Sequence of the second protein:
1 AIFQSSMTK

Sequence of the first protein:
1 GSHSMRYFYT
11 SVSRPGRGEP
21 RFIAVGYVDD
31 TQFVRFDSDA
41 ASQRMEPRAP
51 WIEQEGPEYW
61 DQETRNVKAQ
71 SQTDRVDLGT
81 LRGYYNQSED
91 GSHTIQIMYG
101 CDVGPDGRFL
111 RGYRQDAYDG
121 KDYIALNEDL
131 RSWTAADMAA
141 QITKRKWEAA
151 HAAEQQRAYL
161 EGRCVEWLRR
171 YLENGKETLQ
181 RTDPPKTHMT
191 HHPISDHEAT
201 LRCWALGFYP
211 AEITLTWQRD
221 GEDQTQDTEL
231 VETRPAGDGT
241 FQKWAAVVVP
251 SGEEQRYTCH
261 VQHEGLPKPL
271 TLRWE

These two protein chains interact to form a complex.

Contacts between the two chains:
Residue Y99 in the first protein is in contact with residue F3 in the second protein (closest heavy-atom distance 3.1 Å).
Residue Y159 in the first protein is in contact with residue I2 in the second protein (closest heavy-atom distance 3.8 Å).
Residue T80 in the first protein interacts with residue K9 in the second protein (closest heavy-atom distance 3.7 Å).
Residue W147 in the first protein is in contact with residue M7 in the second protein (closest heavy-atom distance 3.3 Å).
Residue E63 in the first protein contacts residue I2 in the second protein (closest heavy-atom distance 3.1 Å).
Residue Q156 in the first protein is in contact with residue F3 in the second protein (closest heavy-atom distance 3.5 Å).
Residue W167 in the first protein interacts with residue A1 in the second protein (closest heavy-atom distance 2.8 Å).
Residue Q156 in the first protein contacts residue S6 in the second protein (closest heavy-atom distance 4.6 Å).
Residue N66 in the first protein is in contact with residue F3 in the second protein (closest heavy-atom distance 4.5 Å).
Residue K146 in the first protein contacts residue T8 in the second protein (closest heavy-atom distance 2.6 Å).
Residue K146 in the first protein is in contact with residue K9 in the second protein (closest heavy-atom distance 4.5 Å).
Residue T143 in the first protein contacts residue T8 in the second protein (closest heavy-atom distance 4.9 Å).
Residue A152 in the first protein interacts with residue M7 in the second protein (closest heavy-atom distance 3.2 Å).
Residue T73 in the first protein interacts with residue T8 in the second protein (closest heavy-atom distance 4.3 Å).
Residue E63 in the first protein interacts with residue A1 in the second protein (closest heavy-atom distance 2.7 Å).
Residue T143 in the first protein contacts residue K9 in the second protein (closest heavy-atom distance 2.9 Å).
Residue Q155 in the first protein contacts residue F3 in the second protein (closest heavy-atom distance 3.3 Å).
Residue D116 in the first protein interacts with residue K9 in the second protein (closest heavy-atom distance 3.1 Å).
Residue I97 in the first protein interacts with residue K9 in the second protein (closest heavy-atom distance 3.9 Å).
Residue Y9 in the first protein contacts residue F3 in the second protein (closest heavy-atom distance 4.5 Å).
Residue V67 in the first protein contacts residue I2 in the second protein (closest heavy-atom distance 3.5 Å).
Residue I95 in the first protein contacts residue K9 in the second protein (closest heavy-atom distance 4.1 Å).
Residue M5 in the first protein contacts residue A1 in the second protein (closest heavy-atom distance 3.5 Å).
Residue Y159 in the first protein contacts residue A1 in the second protein (closest heavy-atom distance 2.4 Å).
Residue Q155 in the first protein is in contact with residue S5 in the second protein (closest heavy-atom distance 3.8 Å).
Residue W147 in the first protein is in contact with residue K9 in the second protein (closest heavy-atom distance 3.9 Å).
Residue N66 in the first protein is in contact with residue I2 in the second protein (closest heavy-atom distance 3.6 Å).
Residue Q70 in the first protein contacts residue F3 in the second protein (closest heavy-atom distance 4.7 Å).
Residue D77 in the first protein contacts residue T8 in the second protein (closest heavy-atom distance 3.5 Å).
Residue Y99 in the first protein contacts residue I2 in the second protein (closest heavy-atom distance 3.4 Å).
Residue K146 in the first protein interacts with residue M7 in the second protein (closest heavy-atom distance 4.5 Å).
Residue L81 in the first protein interacts with residue K9 in the second protein (closest heavy-atom distance 4.4 Å).
Residue Y59 in the first protein interacts with residue A1 in the second protein (closest heavy-atom distance 3.6 Å).
Residue Y84 in the first protein interacts with residue K9 in the second protein (closest heavy-atom distance 2.9 Å).
Residue Q62 in the first protein is in contact with residue A1 in the second protein (closest heavy-atom distance 4.9 Å).
Residue I124 in the first protein contacts residue K9 in the second protein (closest heavy-atom distance 4.7 Å).
Residue T73 in the first protein is in contact with residue S6 in the second protein (closest heavy-atom distance 3.9 Å).
Residue D77 in the first protein contacts residue K9 in the second protein (closest heavy-atom distance 2.7 Å).
Residue Y9 in the first protein is in contact with residue I2 in the second protein (closest heavy-atom distance 3.3 Å).
Residue N66 in the first protein interacts with residue Q4 in the second protein (closest heavy-atom distance 3.5 Å).
Residue D74 in the first protein is in contact with residue K9 in the second protein (closest heavy-atom distance 4.7 Å).
Residue Q70 in the first protein is in contact with residue S6 in the second protein (closest heavy-atom distance 2.8 Å).
Residue D77 in the first protein contacts residue M7 in the second protein (closest heavy-atom distance 4.2 Å).
Residue R114 in the first protein interacts with residue F3 in the second protein (closest heavy-atom distance 4.1 Å).
Residue M45 in the first protein is in contact with residue I2 in the second protein (closest heavy-atom distance 4.1 Å).
Residue Q155 in the first protein contacts residue M7 in the second protein (closest heavy-atom distance 4.0 Å).
Residue R163 in the first protein interacts with residue Q4 in the second protein (closest heavy-atom distance 3.9 Å).
Residue Y171 in the first protein interacts with residue A1 in the second protein (closest heavy-atom distance 3.5 Å).
Residue A150 in the first protein contacts residue M7 in the second protein (closest heavy-atom distance 3.3 Å).
Residue Y99 in the first protein contacts residue A1 in the second protein (closest heavy-atom distance 4.9 Å).
Residue R163 in the first protein contacts residue A1 in the second protein (closest heavy-atom distance 4.9 Å).
Residue Y7 in the first protein interacts with residue A1 in the second protein (closest heavy-atom distance 3.2 Å).
Residue V76 in the first protein contacts residue T8 in the second protein (closest heavy-atom distance 3.8 Å).
Residue R114 in the first protein is in contact with residue K9 in the second protein (closest heavy-atom distance 4.8 Å).
Residue Y159 in the first protein contacts residue F3 in the second protein (closest heavy-atom distance 3.3 Å).
Residue R114 in the first protein is in contact with residue S6 in the second protein (closest heavy-atom distance 2.8 Å).
Residue Y7 in the first protein is in contact with residue I2 in the second protein (closest heavy-atom distance 3.3 Å).
Residue W147 in the first protein is in contact with residue T8 in the second protein (closest heavy-atom distance 2.9 Å).
Residue T73 in the first protein is in contact with residue M7 in the second protein (closest heavy-atom distance 4.0 Å).
Residue Y123 in the first protein contacts residue K9 in the second protein (closest heavy-atom distance 3.9 Å).